Residue-level contacts at the interface:
Residue R252 in the first protein contacts residue A8 in the second protein (closest heavy-atom distance 3.8 Å).
Residue V654 in the first protein is in contact with residue A23 in the second protein (closest heavy-atom distance 3.9 Å).
Residue G652 in the first protein is in contact with residue A20 in the second protein (closest heavy-atom distance 5.0 Å).
Residue Y251 in the first protein contacts residue A10 in the second protein (closest heavy-atom distance 4.6 Å).
Residue Y653 in the first protein interacts with residue A21 in the second protein (closest heavy-atom distance 4.2 Å).
Residue R252 in the first protein interacts with residue A10 in the second protein (closest heavy-atom distance 5.0 Å).
Residue V654 in the first protein is in contact with residue A22 in the second protein (closest heavy-atom distance 3.3 Å).
Residue V654 in the first protein is in contact with residue A24 in the second protein (closest heavy-atom distance 4.7 Å).
Residue V654 in the first protein interacts with residue A21 in the second protein (closest heavy-atom distance 4.9 Å).
Residue G652 in the first protein is in contact with residue A21 in the second protein (closest heavy-atom distance 3.8 Å).
Residue Y653 in the first protein interacts with residue A22 in the second protein (closest heavy-atom distance 3.6 Å).
Residue Y251 in the first protein contacts residue A9 in the second protein (closest heavy-atom distance 4.0 Å).
Residue Y251 in the first protein interacts with residue A7 in the second protein (closest heavy-atom distance 3.6 Å).
Residue Y251 in the first protein is in contact with residue A8 in the second protein (closest heavy-atom distance 4.5 Å).
Residue Y653 in the first protein is in contact with residue A24 in the second protein (closest heavy-atom distance 3.9 Å).
Residue Y653 in the first protein is in contact with residue A23 in the second protein (closest heavy-atom distance 4.7 Å).
Residue G652 in the first protein contacts residue A22 in the second protein (closest heavy-atom distance 2.8 Å).

The following describes two proteins that form a bound complex.

Sequence of the second protein:
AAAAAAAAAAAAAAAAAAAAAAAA

Sequence of the first protein:
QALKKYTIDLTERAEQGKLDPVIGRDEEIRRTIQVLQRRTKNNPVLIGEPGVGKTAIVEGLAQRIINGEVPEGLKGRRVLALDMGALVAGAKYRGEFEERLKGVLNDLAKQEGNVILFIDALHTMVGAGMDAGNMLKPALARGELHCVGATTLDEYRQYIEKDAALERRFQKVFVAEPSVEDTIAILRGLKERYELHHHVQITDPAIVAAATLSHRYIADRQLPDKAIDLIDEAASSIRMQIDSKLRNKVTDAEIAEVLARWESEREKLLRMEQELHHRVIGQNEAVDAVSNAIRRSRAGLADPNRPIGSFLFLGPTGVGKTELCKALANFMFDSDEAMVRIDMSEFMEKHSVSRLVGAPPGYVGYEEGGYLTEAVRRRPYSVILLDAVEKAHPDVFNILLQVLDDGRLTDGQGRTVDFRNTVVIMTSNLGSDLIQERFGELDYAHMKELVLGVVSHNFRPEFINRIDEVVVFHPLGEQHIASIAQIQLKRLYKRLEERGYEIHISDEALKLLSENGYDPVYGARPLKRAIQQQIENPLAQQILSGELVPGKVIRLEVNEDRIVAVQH